Sequence of chain A:
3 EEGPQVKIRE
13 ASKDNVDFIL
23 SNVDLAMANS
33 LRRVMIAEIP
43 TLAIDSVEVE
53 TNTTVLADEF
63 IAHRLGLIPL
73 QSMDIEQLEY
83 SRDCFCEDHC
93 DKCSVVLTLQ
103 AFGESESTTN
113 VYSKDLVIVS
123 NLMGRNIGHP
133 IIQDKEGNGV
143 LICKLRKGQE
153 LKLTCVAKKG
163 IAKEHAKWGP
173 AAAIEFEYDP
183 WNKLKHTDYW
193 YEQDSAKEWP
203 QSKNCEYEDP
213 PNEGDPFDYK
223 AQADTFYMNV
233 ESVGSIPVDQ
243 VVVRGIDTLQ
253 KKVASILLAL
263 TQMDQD

Residue-level contacts at the interface:
Residue F219 in chain A contacts residue L46 in chain B (closest heavy-atom distance 4.7 Å).
Residue D190 in chain A is in contact with residue N21 in chain B (closest heavy-atom distance 3.9 Å).
Residue Y221 in chain A interacts with residue E45 in chain B (closest heavy-atom distance 4.7 Å).
Residue K187 in chain A interacts with residue K22 in chain B (closest heavy-atom distance 4.7 Å).
Residue F219 in chain A is in contact with residue E45 in chain B (closest heavy-atom distance 3.3 Å).
Residue Y221 in chain A contacts residue L46 in chain B (closest heavy-atom distance 3.3 Å).
Residue K187 in chain A contacts residue E45 in chain B (closest heavy-atom distance 2.9 Å).

Sequence of chain B:
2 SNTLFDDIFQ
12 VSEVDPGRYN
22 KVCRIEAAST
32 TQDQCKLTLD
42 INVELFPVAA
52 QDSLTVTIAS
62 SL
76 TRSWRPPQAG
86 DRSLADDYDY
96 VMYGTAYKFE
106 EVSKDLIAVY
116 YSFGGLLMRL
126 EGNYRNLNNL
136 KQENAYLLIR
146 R

The following describes two proteins that form a bound complex.